Residue-level contacts at the interface:
Residue L94 in chain B contacts residue E143 in chain A (closest heavy-atom distance 3.5 Å).
Residue K122 in chain B is in contact with residue E81 in chain A (closest heavy-atom distance 4.0 Å).
Residue G74 in chain B interacts with residue E143 in chain A (closest heavy-atom distance 4.9 Å).
Residue K122 in chain B contacts residue R85 in chain A (closest heavy-atom distance 2.7 Å).
Residue G123 in chain B is in contact with residue R85 in chain A (closest heavy-atom distance 3.6 Å).
Residue G96 in chain B contacts residue T139 in chain A (closest heavy-atom distance 4.1 Å).
Residue G123 in chain B interacts with residue E81 in chain A (closest heavy-atom distance 4.9 Å).
Residue K122 in chain B contacts residue E143 in chain A (closest heavy-atom distance 4.7 Å).
Residue L124 in chain B contacts residue E143 in chain A (closest heavy-atom distance 4.2 Å).
Residue R121 in chain B interacts with residue Y146 in chain A (closest heavy-atom distance 4.4 Å).
Residue K120 in chain B contacts residue R85 in chain A (closest heavy-atom distance 3.6 Å).
Residue R121 in chain B is in contact with residue R85 in chain A (closest heavy-atom distance 2.9 Å).
Residue K122 in chain B contacts residue Y146 in chain A (closest heavy-atom distance 2.6 Å).

Sequence of chain A:
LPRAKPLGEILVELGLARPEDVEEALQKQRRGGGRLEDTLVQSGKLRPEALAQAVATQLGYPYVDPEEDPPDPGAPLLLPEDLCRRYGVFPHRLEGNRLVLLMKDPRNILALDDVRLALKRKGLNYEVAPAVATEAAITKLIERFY

Sequence of chain B:
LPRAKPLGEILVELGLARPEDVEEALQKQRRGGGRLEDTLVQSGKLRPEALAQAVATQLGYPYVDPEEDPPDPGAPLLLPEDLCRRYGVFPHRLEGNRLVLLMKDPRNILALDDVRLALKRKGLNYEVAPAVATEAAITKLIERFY

The following describes two proteins that form a bound complex.